Sequence of chain B:
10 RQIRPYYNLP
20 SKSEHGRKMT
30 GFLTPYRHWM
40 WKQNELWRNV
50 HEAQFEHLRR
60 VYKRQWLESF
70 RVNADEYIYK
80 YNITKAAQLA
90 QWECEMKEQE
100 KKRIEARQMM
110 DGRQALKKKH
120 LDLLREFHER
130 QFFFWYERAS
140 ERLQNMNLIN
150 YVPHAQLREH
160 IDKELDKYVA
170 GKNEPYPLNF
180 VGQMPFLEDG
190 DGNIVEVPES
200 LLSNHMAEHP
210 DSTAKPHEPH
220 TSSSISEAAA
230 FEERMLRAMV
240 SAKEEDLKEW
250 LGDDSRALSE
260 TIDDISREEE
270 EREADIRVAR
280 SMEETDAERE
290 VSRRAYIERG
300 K

Residue-level contacts at the interface:
Residue P152 in chain B is in contact with residue Y30 in chain A (closest heavy-atom distance 3.3 Å).
Residue Q143 in chain B is in contact with residue R153 in chain A (closest heavy-atom distance 3.7 Å).
Residue E140 in chain B is in contact with residue F149 in chain A (closest heavy-atom distance 3.5 Å).
Residue F179 in chain B contacts residue E42 in chain A (closest heavy-atom distance 2.9 Å).
Residue V151 in chain B interacts with residue Y30 in chain A (closest heavy-atom distance 2.4 Å).
Residue D161 in chain B contacts residue S19 in chain A (closest heavy-atom distance 3.7 Å).
Residue P184 in chain B contacts residue G43 in chain A (closest heavy-atom distance 3.6 Å).
Residue K166 in chain B is in contact with residue N41 in chain A (closest heavy-atom distance 3.2 Å).
Residue E207 in chain B interacts with residue R46 in chain A (closest heavy-atom distance 3.7 Å).
Residue Q143 in chain B interacts with residue F157 in chain A (closest heavy-atom distance 3.5 Å).
Residue A138 in chain B is in contact with residue F116 in chain A (closest heavy-atom distance 3.6 Å).
Residue Y150 in chain B is in contact with residue R37 in chain A (closest heavy-atom distance 3.4 Å).
Residue R141 in chain B interacts with residue T122 in chain A (closest heavy-atom distance 3.3 Å).
Residue E140 in chain B interacts with residue R153 in chain A (closest heavy-atom distance 3.4 Å).
Residue D190 in chain B interacts with residue Q14 in chain A (closest heavy-atom distance 3.2 Å).
Residue Q143 in chain B is in contact with residue W154 in chain A (closest heavy-atom distance 3.6 Å).
Residue E207 in chain B is in contact with residue T60 in chain A (closest heavy-atom distance 3.5 Å).
Residue H159 in chain B interacts with residue I39 in chain A (closest heavy-atom distance 3.3 Å).
Residue Y150 in chain B contacts residue D70 in chain A (closest heavy-atom distance 3.4 Å).
Residue R137 in chain B is in contact with residue D119 in chain A (closest heavy-atom distance 3.1 Å).
Residue L164 in chain B interacts with residue N41 in chain A (closest heavy-atom distance 3.7 Å).
Residue I160 in chain B is in contact with residue L22 in chain A (closest heavy-atom distance 3.6 Å).
Residue N144 in chain B contacts residue T122 in chain A (closest heavy-atom distance 3.5 Å).
Residue L164 in chain B contacts residue T18 in chain A (closest heavy-atom distance 3.7 Å).
Residue H204 in chain B contacts residue Y61 in chain A (closest heavy-atom distance 3.2 Å).
Residue Y167 in chain B interacts with residue G43 in chain A (closest heavy-atom distance 3.6 Å).
Residue D165 in chain B interacts with residue R15 in chain A (closest heavy-atom distance 2.4 Å).
Residue R141 in chain B is in contact with residue R123 in chain A (closest heavy-atom distance 3.5 Å).
Residue R157 in chain B is in contact with residue R23 in chain A (closest heavy-atom distance 3.2 Å).
Residue S139 in chain B interacts with residue W154 in chain A (closest heavy-atom distance 3.7 Å).
Residue H153 in chain B contacts residue Y30 in chain A (closest heavy-atom distance 3.0 Å).
Residue H153 in chain B interacts with residue V27 in chain A (closest heavy-atom distance 3.6 Å).
Residue W134 in chain B is in contact with residue F116 in chain A (closest heavy-atom distance 3.2 Å).
Residue N178 in chain B contacts residue M45 in chain A (closest heavy-atom distance 3.2 Å).
Residue R141 in chain B contacts residue L118 in chain A (closest heavy-atom distance 3.7 Å).
Residue F179 in chain B interacts with residue P132 in chain A (closest heavy-atom distance 3.2 Å).
Residue V151 in chain B contacts residue I36 in chain A (closest heavy-atom distance 3.2 Å).
Residue D190 in chain B interacts with residue R15 in chain A (closest heavy-atom distance 3.1 Å).
Residue N149 in chain B contacts residue R37 in chain A (closest heavy-atom distance 2.9 Å).
Residue F185 in chain B contacts residue Y61 in chain A (closest heavy-atom distance 3.3 Å).
Residue G181 in chain B contacts residue Q133 in chain A (closest heavy-atom distance 3.6 Å).
Residue Q143 in chain B interacts with residue F149 in chain A (closest heavy-atom distance 3.5 Å).
Residue H208 in chain B is in contact with residue Y61 in chain A (closest heavy-atom distance 3.7 Å).
Residue L164 in chain B is in contact with residue R63 in chain A (closest heavy-atom distance 3.4 Å).
Residue V180 in chain B is in contact with residue P132 in chain A (closest heavy-atom distance 3.3 Å).
Residue E187 in chain B contacts residue R63 in chain A (closest heavy-atom distance 2.5 Å).
Residue E163 in chain B contacts residue I39 in chain A (closest heavy-atom distance 3.7 Å).
Residue E187 in chain B contacts residue I44 in chain A (closest heavy-atom distance 3.2 Å).
Residue R141 in chain B contacts residue D119 in chain A (closest heavy-atom distance 2.8 Å).
Residue F179 in chain B interacts with residue S131 in chain A (closest heavy-atom distance 3.4 Å).
Residue F133 in chain B interacts with residue Q112 in chain A (closest heavy-atom distance 3.3 Å).
Residue N178 in chain B interacts with residue E42 in chain A (closest heavy-atom distance 2.7 Å).
Residue N144 in chain B interacts with residue F149 in chain A (closest heavy-atom distance 3.5 Å).
Residue F179 in chain B is in contact with residue I66 in chain A (closest heavy-atom distance 3.6 Å).
Residue L177 in chain B contacts residue Q133 in chain A (closest heavy-atom distance 3.7 Å).
Residue F185 in chain B interacts with residue I44 in chain A (closest heavy-atom distance 3.2 Å).
Residue I148 in chain B contacts residue T122 in chain A (closest heavy-atom distance 3.3 Å).
Residue E163 in chain B contacts residue N41 in chain A (closest heavy-atom distance 2.6 Å).
Residue N178 in chain B interacts with residue Q133 in chain A (closest heavy-atom distance 2.4 Å).
Residue M145 in chain B is in contact with residue T122 in chain A (closest heavy-atom distance 3.6 Å).

This data describes a binding interaction between two proteins.

Sequence of chain A:
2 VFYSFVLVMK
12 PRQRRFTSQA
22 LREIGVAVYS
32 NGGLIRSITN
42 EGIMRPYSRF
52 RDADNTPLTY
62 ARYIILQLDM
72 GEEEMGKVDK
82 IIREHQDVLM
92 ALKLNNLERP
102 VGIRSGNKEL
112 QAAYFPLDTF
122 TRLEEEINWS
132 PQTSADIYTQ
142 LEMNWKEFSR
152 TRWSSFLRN